The following describes two proteins that form a bound complex.

Sequence of chain B:
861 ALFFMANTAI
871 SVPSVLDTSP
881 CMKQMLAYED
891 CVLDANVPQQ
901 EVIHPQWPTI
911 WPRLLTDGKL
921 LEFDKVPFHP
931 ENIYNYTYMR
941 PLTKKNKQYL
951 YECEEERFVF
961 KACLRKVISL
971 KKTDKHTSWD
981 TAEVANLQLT

Sequence of chain A:
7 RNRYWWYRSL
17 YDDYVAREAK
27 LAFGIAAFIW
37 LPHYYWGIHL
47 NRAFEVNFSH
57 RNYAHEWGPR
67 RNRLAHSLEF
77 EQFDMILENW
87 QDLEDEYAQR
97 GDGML

Residue-level contacts at the interface:
Residue H904 in chain B is in contact with residue S73 in chain A (closest heavy-atom distance 3.5 Å).
Residue T909 in chain B interacts with residue D80 in chain A (closest heavy-atom distance 2.4 Å).
Residue D877 in chain B is in contact with residue Y59 in chain A (closest heavy-atom distance 3.4 Å).
Residue M882 in chain B interacts with residue W63 in chain A (closest heavy-atom distance 3.5 Å).
Residue I910 in chain B contacts residue F79 in chain A (closest heavy-atom distance 3.4 Å).
Residue N867 in chain B is in contact with residue I44 in chain A (closest heavy-atom distance 3.9 Å).
Residue S871 in chain B contacts residue R48 in chain A (closest heavy-atom distance 3.3 Å).
Residue I968 in chain B is in contact with residue Q78 in chain A (closest heavy-atom distance 3.6 Å).
Residue E889 in chain B is in contact with residue R69 in chain A (closest heavy-atom distance 2.9 Å).
Residue L964 in chain B is in contact with residue S73 in chain A (closest heavy-atom distance 3.8 Å).
Residue M885 in chain B contacts residue R66 in chain A (closest heavy-atom distance 3.7 Å).
Residue V875 in chain B is in contact with residue H56 in chain A (closest heavy-atom distance 3.6 Å).
Residue Q906 in chain B contacts residue S73 in chain A (closest heavy-atom distance 3.2 Å).
Residue M882 in chain B interacts with residue L70 in chain A (closest heavy-atom distance 4.0 Å).
Residue T990 in chain B is in contact with residue R48 in chain A (closest heavy-atom distance 3.6 Å).
Residue C881 in chain B contacts residue L70 in chain A (closest heavy-atom distance 4.0 Å).
Residue T909 in chain B interacts with residue L83 in chain A (closest heavy-atom distance 4.1 Å).
Residue R965 in chain B is in contact with residue E84 in chain A (closest heavy-atom distance 3.0 Å).
Residue L964 in chain B is in contact with residue E77 in chain A (closest heavy-atom distance 3.8 Å).
Residue Q906 in chain B interacts with residue F76 in chain A (closest heavy-atom distance 3.2 Å).
Residue L964 in chain B interacts with residue L74 in chain A (closest heavy-atom distance 3.7 Å).
Residue I968 in chain B is in contact with residue E77 in chain A (closest heavy-atom distance 3.6 Å).
Residue V967 in chain B is in contact with residue L74 in chain A (closest heavy-atom distance 3.9 Å).
Residue N867 in chain B interacts with residue N47 in chain A (closest heavy-atom distance 3.0 Å).
Residue D877 in chain B interacts with residue W63 in chain A (closest heavy-atom distance 3.3 Å).
Residue L886 in chain B is in contact with residue W63 in chain A (closest heavy-atom distance 3.8 Å).
Residue M882 in chain B interacts with residue R67 in chain A (closest heavy-atom distance 3.9 Å).
Residue T990 in chain B is in contact with residue V52 in chain A (closest heavy-atom distance 3.4 Å).
Residue K961 in chain B is in contact with residue D80 in chain A (closest heavy-atom distance 3.2 Å).
Residue F960 in chain B is in contact with residue L70 in chain A (closest heavy-atom distance 3.9 Å).
Residue V875 in chain B contacts residue S55 in chain A (closest heavy-atom distance 3.2 Å).
Residue V872 in chain B contacts residue R48 in chain A (closest heavy-atom distance 3.7 Å).
Residue H904 in chain B interacts with residue H72 in chain A (closest heavy-atom distance 3.6 Å).
Residue L964 in chain B contacts residue L70 in chain A (closest heavy-atom distance 4.0 Å).
Residue A869 in chain B interacts with residue R48 in chain A (closest heavy-atom distance 3.8 Å).
Residue V872 in chain B contacts residue E51 in chain A (closest heavy-atom distance 3.6 Å).
Residue R965 in chain B is in contact with residue M81 in chain A (closest heavy-atom distance 3.4 Å).
Residue S879 in chain B interacts with residue R67 in chain A (closest heavy-atom distance 3.1 Å).
Residue S874 in chain B is in contact with residue S55 in chain A (closest heavy-atom distance 3.9 Å).
Residue I968 in chain B contacts residue L74 in chain A (closest heavy-atom distance 3.6 Å).
Residue L886 in chain B contacts residue R66 in chain A (closest heavy-atom distance 3.9 Å).
Residue M882 in chain B interacts with residue R66 in chain A (closest heavy-atom distance 3.8 Å).
Residue W911 in chain B is in contact with residue F76 in chain A (closest heavy-atom distance 3.7 Å).
Residue I910 in chain B interacts with residue D80 in chain A (closest heavy-atom distance 3.8 Å).
Residue R965 in chain B is in contact with residue E77 in chain A (closest heavy-atom distance 2.3 Å).
Residue K961 in chain B interacts with residue E77 in chain A (closest heavy-atom distance 2.6 Å).
Residue P905 in chain B is in contact with residue S73 in chain A (closest heavy-atom distance 3.9 Å).
Residue V875 in chain B interacts with residue Y59 in chain A (closest heavy-atom distance 3.5 Å).
Residue S879 in chain B contacts residue L70 in chain A (closest heavy-atom distance 3.9 Å).
Residue F960 in chain B contacts residue S73 in chain A (closest heavy-atom distance 4.2 Å).
Residue Q906 in chain B contacts residue D80 in chain A (closest heavy-atom distance 3.2 Å).
Residue M865 in chain B interacts with residue N47 in chain A (closest heavy-atom distance 3.2 Å).
Residue V872 in chain B contacts residue V52 in chain A (closest heavy-atom distance 3.7 Å).
Residue Q906 in chain B contacts residue E77 in chain A (closest heavy-atom distance 2.8 Å).
Residue A869 in chain B contacts residue E51 in chain A (closest heavy-atom distance 3.0 Å).
Residue A866 in chain B is in contact with residue Y40 in chain A (closest heavy-atom distance 3.6 Å).
Residue M885 in chain B contacts residue L70 in chain A (closest heavy-atom distance 3.8 Å).
Residue P873 in chain B interacts with residue S55 in chain A (closest heavy-atom distance 3.4 Å).
Residue H904 in chain B is in contact with residue F76 in chain A (closest heavy-atom distance 3.7 Å).
Residue I968 in chain B is in contact with residue M81 in chain A (closest heavy-atom distance 4.1 Å).